Sequence of the second protein:
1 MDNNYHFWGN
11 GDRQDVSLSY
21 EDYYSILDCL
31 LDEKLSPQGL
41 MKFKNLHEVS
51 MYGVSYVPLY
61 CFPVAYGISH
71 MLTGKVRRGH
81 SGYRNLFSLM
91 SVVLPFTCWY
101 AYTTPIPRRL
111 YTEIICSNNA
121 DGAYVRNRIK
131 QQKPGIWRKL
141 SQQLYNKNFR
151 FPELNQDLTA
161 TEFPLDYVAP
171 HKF

This data describes a binding interaction between two proteins.

Sequence of the first protein:
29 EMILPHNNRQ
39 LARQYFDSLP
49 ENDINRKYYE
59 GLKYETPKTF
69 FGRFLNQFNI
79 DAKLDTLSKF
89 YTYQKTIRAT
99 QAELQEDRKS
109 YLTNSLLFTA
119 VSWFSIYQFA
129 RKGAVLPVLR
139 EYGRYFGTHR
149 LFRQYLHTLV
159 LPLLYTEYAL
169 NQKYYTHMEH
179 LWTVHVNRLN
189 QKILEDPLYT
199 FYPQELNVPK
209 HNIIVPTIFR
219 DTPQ

Interface contacts:
Residue V182 in the first protein interacts with residue T161 in the second protein (closest heavy-atom distance 3.5 Å).
Residue P195 in the first protein contacts residue E162 in the second protein (closest heavy-atom distance 4.0 Å).
Residue H178 in the first protein contacts residue V168 in the second protein (closest heavy-atom distance 3.8 Å).
Residue H178 in the first protein interacts with residue P164 in the second protein (closest heavy-atom distance 4.9 Å).
Residue H178 in the first protein interacts with residue F173 in the second protein (closest heavy-atom distance 3.5 Å).
Residue N185 in the first protein is in contact with residue T161 in the second protein (closest heavy-atom distance 4.6 Å).
Residue T181 in the first protein contacts residue L158 in the second protein (closest heavy-atom distance 3.5 Å).
Residue V182 in the first protein interacts with residue F163 in the second protein (closest heavy-atom distance 3.8 Å).
Residue I95 in the first protein is in contact with residue F163 in the second protein (closest heavy-atom distance 4.1 Å).
Residue V182 in the first protein is in contact with residue A160 in the second protein (closest heavy-atom distance 3.7 Å).
Residue T174 in the first protein contacts residue V168 in the second protein (closest heavy-atom distance 4.0 Å).
Residue H175 in the first protein is in contact with residue V168 in the second protein (closest heavy-atom distance 3.4 Å).
Residue Y197 in the first protein contacts residue L165 in the second protein (closest heavy-atom distance 3.5 Å).
Residue T94 in the first protein interacts with residue F163 in the second protein (closest heavy-atom distance 4.3 Å).
Residue T181 in the first protein contacts residue A160 in the second protein (closest heavy-atom distance 5.0 Å).
Residue H175 in the first protein contacts residue P164 in the second protein (closest heavy-atom distance 4.6 Å).
Residue L196 in the first protein contacts residue E162 in the second protein (closest heavy-atom distance 3.3 Å).
Residue R186 in the first protein contacts residue E162 in the second protein (closest heavy-atom distance 4.2 Å).
Residue Q170 in the first protein contacts residue Y167 in the second protein (closest heavy-atom distance 5.0 Å).
Residue Q170 in the first protein contacts residue P170 in the second protein (closest heavy-atom distance 4.0 Å).
Residue Q189 in the first protein is in contact with residue T161 in the second protein (closest heavy-atom distance 3.3 Å).
Residue L179 in the first protein is in contact with residue F163 in the second protein (closest heavy-atom distance 3.5 Å).
Residue H175 in the first protein interacts with residue Y167 in the second protein (closest heavy-atom distance 4.1 Å).
Residue V182 in the first protein is in contact with residue P164 in the second protein (closest heavy-atom distance 4.5 Å).
Residue H178 in the first protein interacts with residue L158 in the second protein (closest heavy-atom distance 3.8 Å).
Residue K93 in the first protein is in contact with residue L165 in the second protein (closest heavy-atom distance 4.7 Å).
Residue T174 in the first protein contacts residue F173 in the second protein (closest heavy-atom distance 3.7 Å).
Residue K171 in the first protein interacts with residue P170 in the second protein (closest heavy-atom distance 4.3 Å).
Residue I191 in the first protein interacts with residue T161 in the second protein (closest heavy-atom distance 4.5 Å).
Residue H183 in the first protein contacts residue F163 in the second protein (closest heavy-atom distance 4.4 Å).
Residue T94 in the first protein contacts residue P164 in the second protein (closest heavy-atom distance 2.7 Å).
Residue T174 in the first protein is in contact with residue H171 in the second protein (closest heavy-atom distance 3.5 Å).
Residue N185 in the first protein is in contact with residue L158 in the second protein (closest heavy-atom distance 2.8 Å).
Residue Q92 in the first protein interacts with residue F163 in the second protein (closest heavy-atom distance 3.5 Å).
Residue H178 in the first protein contacts residue Q156 in the second protein (closest heavy-atom distance 3.4 Å).
Residue R71 in the first protein contacts residue K172 in the second protein (closest heavy-atom distance 5.0 Å).
Residue Y89 in the first protein interacts with residue F163 in the second protein (closest heavy-atom distance 3.4 Å).
Residue K171 in the first protein contacts residue Y167 in the second protein (closest heavy-atom distance 2.3 Å).
Residue T174 in the first protein is in contact with residue A169 in the second protein (closest heavy-atom distance 3.8 Å).
Residue H178 in the first protein is in contact with residue D157 in the second protein (closest heavy-atom distance 4.0 Å).
Residue R186 in the first protein interacts with residue T161 in the second protein (closest heavy-atom distance 3.0 Å).
Residue Y172 in the first protein contacts residue Y167 in the second protein (closest heavy-atom distance 4.2 Å).
Residue E177 in the first protein contacts residue F173 in the second protein (closest heavy-atom distance 3.8 Å).
Residue T94 in the first protein is in contact with residue L165 in the second protein (closest heavy-atom distance 4.3 Å).
Residue K171 in the first protein is in contact with residue V168 in the second protein (closest heavy-atom distance 4.7 Å).
Residue T64 in the first protein interacts with residue F173 in the second protein (closest heavy-atom distance 4.2 Å).
Residue N185 in the first protein interacts with residue T159 in the second protein (closest heavy-atom distance 3.8 Å).
Residue P195 in the first protein is in contact with residue F163 in the second protein (closest heavy-atom distance 3.6 Å).
Residue H178 in the first protein interacts with residue N155 in the second protein (closest heavy-atom distance 3.9 Å).
Residue R186 in the first protein contacts residue F163 in the second protein (closest heavy-atom distance 4.4 Å).
Residue V182 in the first protein interacts with residue E162 in the second protein (closest heavy-atom distance 3.6 Å).
Residue N185 in the first protein contacts residue A160 in the second protein (closest heavy-atom distance 3.6 Å).
Residue H178 in the first protein contacts residue H171 in the second protein (closest heavy-atom distance 3.2 Å).
Residue L179 in the first protein is in contact with residue P164 in the second protein (closest heavy-atom distance 3.8 Å).
Residue T174 in the first protein contacts residue P170 in the second protein (closest heavy-atom distance 3.3 Å).
Residue H175 in the first protein is in contact with residue D166 in the second protein (closest heavy-atom distance 3.9 Å).
Residue L85 in the first protein contacts residue F163 in the second protein (closest heavy-atom distance 4.6 Å).
Residue K66 in the first protein interacts with residue F173 in the second protein (closest heavy-atom distance 4.0 Å).
Residue V182 in the first protein is in contact with residue D157 in the second protein (closest heavy-atom distance 4.8 Å).
Residue Y173 in the first protein is in contact with residue F173 in the second protein (closest heavy-atom distance 4.6 Å).